Sequence of protein 2:
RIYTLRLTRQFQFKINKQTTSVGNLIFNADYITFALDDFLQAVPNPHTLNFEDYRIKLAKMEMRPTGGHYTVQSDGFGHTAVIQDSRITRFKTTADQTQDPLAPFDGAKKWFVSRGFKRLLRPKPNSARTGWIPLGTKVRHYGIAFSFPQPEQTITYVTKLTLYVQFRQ

Sequence of protein 1:
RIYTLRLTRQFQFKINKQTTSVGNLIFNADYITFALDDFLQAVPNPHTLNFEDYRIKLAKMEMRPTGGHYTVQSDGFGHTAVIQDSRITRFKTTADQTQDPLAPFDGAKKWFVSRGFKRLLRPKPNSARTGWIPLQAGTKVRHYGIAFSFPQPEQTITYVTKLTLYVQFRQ

The following describes two proteins that form a bound complex.

Contacts between the two chains:
Residue I57 in protein 1 interacts with residue T59 in protein 2 (closest heavy-atom distance 3.8 Å).
Residue F106 in protein 1 interacts with residue Y58 in protein 2 (closest heavy-atom distance 3.8 Å).
Residue Y58 in protein 1 contacts residue L60 in protein 2 (closest heavy-atom distance 3.8 Å).
Residue V98 in protein 1 is in contact with residue Y58 in protein 2 (closest heavy-atom distance 4.7 Å).
Residue Y58 in protein 1 interacts with residue F247 in protein 2 (closest heavy-atom distance 3.7 Å).
Residue T59 in protein 1 is in contact with residue T59 in protein 2 (closest heavy-atom distance 2.9 Å).
Residue L104 in protein 1 interacts with residue L104 in protein 2 (closest heavy-atom distance 5.0 Å).
Residue Q249 in protein 1 interacts with residue P99 in protein 2 (closest heavy-atom distance 3.6 Å).
Residue L104 in protein 1 is in contact with residue Q249 in protein 2 (closest heavy-atom distance 3.4 Å).
Residue R56 in protein 1 interacts with residue V98 in protein 2 (closest heavy-atom distance 4.6 Å).
Residue L104 in protein 1 interacts with residue N105 in protein 2 (closest heavy-atom distance 3.6 Å).
Residue L60 in protein 1 contacts residue R56 in protein 2 (closest heavy-atom distance 4.3 Å).
Residue L60 in protein 1 is in contact with residue I57 in protein 2 (closest heavy-atom distance 3.3 Å).
Residue Y58 in protein 1 contacts residue P99 in protein 2 (closest heavy-atom distance 4.5 Å).
Residue L104 in protein 1 interacts with residue Y58 in protein 2 (closest heavy-atom distance 3.4 Å).
Residue Y58 in protein 1 is in contact with residue P101 in protein 2 (closest heavy-atom distance 3.5 Å).
Residue I57 in protein 1 contacts residue L60 in protein 2 (closest heavy-atom distance 3.4 Å).
Residue Y58 in protein 1 interacts with residue F106 in protein 2 (closest heavy-atom distance 3.9 Å).
Residue T103 in protein 1 contacts residue N105 in protein 2 (closest heavy-atom distance 2.6 Å).
Residue F247 in protein 1 is in contact with residue Y58 in protein 2 (closest heavy-atom distance 3.7 Å).
Residue I57 in protein 1 contacts residue R61 in protein 2 (closest heavy-atom distance 4.7 Å).
Residue T103 in protein 1 interacts with residue Q249 in protein 2 (closest heavy-atom distance 3.6 Å).
Residue Y58 in protein 1 is in contact with residue L104 in protein 2 (closest heavy-atom distance 3.5 Å).
Residue P99 in protein 1 contacts residue Y58 in protein 2 (closest heavy-atom distance 4.9 Å).
Residue T59 in protein 1 is in contact with residue I57 in protein 2 (closest heavy-atom distance 3.9 Å).
Residue R61 in protein 1 is in contact with residue I57 in protein 2 (closest heavy-atom distance 4.9 Å).
Residue R56 in protein 1 contacts residue P99 in protein 2 (closest heavy-atom distance 3.9 Å).
Residue F106 in protein 1 is in contact with residue L104 in protein 2 (closest heavy-atom distance 3.8 Å).
Residue Q249 in protein 1 interacts with residue N100 in protein 2 (closest heavy-atom distance 2.6 Å).
Residue Y58 in protein 1 interacts with residue T59 in protein 2 (closest heavy-atom distance 3.3 Å).
Residue L60 in protein 1 contacts residue Y58 in protein 2 (closest heavy-atom distance 3.6 Å).
Residue Q249 in protein 1 contacts residue T103 in protein 2 (closest heavy-atom distance 2.3 Å).
Residue Q249 in protein 1 is in contact with residue P101 in protein 2 (closest heavy-atom distance 4.2 Å).
Residue P101 in protein 1 is in contact with residue Y58 in protein 2 (closest heavy-atom distance 3.8 Å).
Residue Y58 in protein 1 interacts with residue Y58 in protein 2 (closest heavy-atom distance 4.3 Å).
Residue Y58 in protein 1 interacts with residue N100 in protein 2 (closest heavy-atom distance 4.6 Å).
Residue V98 in protein 1 interacts with residue R56 in protein 2 (closest heavy-atom distance 3.5 Å).
Residue P99 in protein 1 interacts with residue Q249 in protein 2 (closest heavy-atom distance 4.0 Å).
Residue N105 in protein 1 contacts residue N105 in protein 2 (closest heavy-atom distance 4.1 Å).
Residue N105 in protein 1 is in contact with residue L104 in protein 2 (closest heavy-atom distance 3.7 Å).
Residue F106 in protein 1 interacts with residue F106 in protein 2 (closest heavy-atom distance 3.8 Å).
Residue T59 in protein 1 is in contact with residue Y58 in protein 2 (closest heavy-atom distance 3.4 Å).
Residue Q249 in protein 1 is in contact with residue L104 in protein 2 (closest heavy-atom distance 3.4 Å).
Residue N105 in protein 1 contacts residue T103 in protein 2 (closest heavy-atom distance 3.4 Å).
Residue R56 in protein 1 is in contact with residue L60 in protein 2 (closest heavy-atom distance 4.2 Å).
Residue L104 in protein 1 interacts with residue F106 in protein 2 (closest heavy-atom distance 3.7 Å).